Residue-level contacts at the interface:
Residue L279 in protein 2 contacts residue S2 in protein 1 (closest heavy-atom distance 5.0 Å).
Residue F256 in protein 2 is in contact with residue V18 in protein 1 (closest heavy-atom distance 3.6 Å).
Residue T245 in protein 2 is in contact with residue E10 in protein 1 (closest heavy-atom distance 3.2 Å).
Residue Y260 in protein 2 interacts with residue I15 in protein 1 (closest heavy-atom distance 3.8 Å).
Residue F256 in protein 2 interacts with residue I15 in protein 1 (closest heavy-atom distance 4.0 Å).
Residue L275 in protein 2 interacts with residue S2 in protein 1 (closest heavy-atom distance 3.7 Å).
Residue T244 in protein 2 is in contact with residue E10 in protein 1 (closest heavy-atom distance 2.6 Å).
Residue F256 in protein 2 contacts residue Y22 in protein 1 (closest heavy-atom distance 4.1 Å).
Residue N278 in protein 2 interacts with residue S2 in protein 1 (closest heavy-atom distance 3.5 Å).
Residue L249 in protein 2 contacts residue V18 in protein 1 (closest heavy-atom distance 3.6 Å).
Residue K253 in protein 2 is in contact with residue Y22 in protein 1 (closest heavy-atom distance 3.5 Å).
Residue P280 in protein 2 interacts with residue L79 in protein 1 (closest heavy-atom distance 4.5 Å).
Residue S261 in protein 2 interacts with residue F7 in protein 1 (closest heavy-atom distance 3.9 Å).
Residue F281 in protein 2 is in contact with residue M1 in protein 1 (closest heavy-atom distance 4.7 Å).
Residue F281 in protein 2 contacts residue M77 in protein 1 (closest heavy-atom distance 3.7 Å).
Residue N278 in protein 2 interacts with residue M1 in protein 1 (closest heavy-atom distance 3.3 Å).
Residue D242 in protein 2 is in contact with residue E10 in protein 1 (closest heavy-atom distance 3.7 Å).
Residue N264 in protein 2 is in contact with residue F7 in protein 1 (closest heavy-atom distance 3.9 Å).
Residue F256 in protein 2 interacts with residue D19 in protein 1 (closest heavy-atom distance 3.6 Å).
Residue K253 in protein 2 contacts residue S26 in protein 1 (closest heavy-atom distance 3.9 Å).
Residue L249 in protein 2 contacts residue F21 in protein 1 (closest heavy-atom distance 4.2 Å).
Residue K247 in protein 2 contacts residue E11 in protein 1 (closest heavy-atom distance 2.7 Å).
Residue N251 in protein 2 interacts with residue Y22 in protein 1 (closest heavy-atom distance 3.1 Å).
Residue N264 in protein 2 is in contact with residue D8 in protein 1 (closest heavy-atom distance 4.8 Å).
Residue L249 in protein 2 interacts with residue Y22 in protein 1 (closest heavy-atom distance 3.9 Å).
Residue P280 in protein 2 interacts with residue M77 in protein 1 (closest heavy-atom distance 3.2 Å).
Residue L279 in protein 2 interacts with residue M1 in protein 1 (closest heavy-atom distance 3.0 Å).
Residue Y260 in protein 2 contacts residue E11 in protein 1 (closest heavy-atom distance 3.9 Å).
Residue L240 in protein 2 is in contact with residue L17 in protein 1 (closest heavy-atom distance 3.7 Å).
Residue F281 in protein 2 is in contact with residue T76 in protein 1 (closest heavy-atom distance 4.4 Å).
Residue S267 in protein 2 contacts residue I6 in protein 1 (closest heavy-atom distance 3.3 Å).
Residue Y238 in protein 2 is in contact with residue F21 in protein 1 (closest heavy-atom distance 4.2 Å).
Residue L257 in protein 2 contacts residue F7 in protein 1 (closest heavy-atom distance 4.2 Å).
Residue S248 in protein 2 is in contact with residue F14 in protein 1 (closest heavy-atom distance 3.3 Å).
Residue L257 in protein 2 is in contact with residue I15 in protein 1 (closest heavy-atom distance 3.7 Å).
Residue N266 in protein 2 contacts residue I6 in protein 1 (closest heavy-atom distance 3.4 Å).
Residue I276 in protein 2 is in contact with residue S2 in protein 1 (closest heavy-atom distance 3.4 Å).
Residue I243 in protein 2 interacts with residue F14 in protein 1 (closest heavy-atom distance 4.7 Å).
Residue Y260 in protein 2 contacts residue F14 in protein 1 (closest heavy-atom distance 3.0 Å).
Residue D252 in protein 2 contacts residue Y22 in protein 1 (closest heavy-atom distance 4.3 Å).
Residue L275 in protein 2 contacts residue R4 in protein 1 (closest heavy-atom distance 3.4 Å).
Residue T283 in protein 2 contacts residue M1 in protein 1 (closest heavy-atom distance 4.5 Å).
Residue N271 in protein 2 is in contact with residue R4 in protein 1 (closest heavy-atom distance 3.5 Å).
Residue K247 in protein 2 contacts residue F14 in protein 1 (closest heavy-atom distance 3.7 Å).
Residue N264 in protein 2 contacts residue I6 in protein 1 (closest heavy-atom distance 3.0 Å).
Residue F250 in protein 2 interacts with residue Y22 in protein 1 (closest heavy-atom distance 2.4 Å).
Residue Y260 in protein 2 contacts residue F7 in protein 1 (closest heavy-atom distance 3.4 Å).
Residue F250 in protein 2 contacts residue V18 in protein 1 (closest heavy-atom distance 4.6 Å).
Residue P280 in protein 2 is in contact with residue M1 in protein 1 (closest heavy-atom distance 3.2 Å).
Residue K247 in protein 2 contacts residue E10 in protein 1 (closest heavy-atom distance 3.9 Å).
Residue F281 in protein 2 contacts residue V73 in protein 1 (closest heavy-atom distance 4.8 Å).
Residue L249 in protein 2 is in contact with residue F14 in protein 1 (closest heavy-atom distance 4.4 Å).
Residue N239 in protein 2 contacts residue L17 in protein 1 (closest heavy-atom distance 3.6 Å).
Residue D277 in protein 2 contacts residue S2 in protein 1 (closest heavy-atom distance 3.8 Å).
Residue I276 in protein 2 is in contact with residue R4 in protein 1 (closest heavy-atom distance 3.8 Å).
Residue T282 in protein 2 contacts residue M1 in protein 1 (closest heavy-atom distance 4.8 Å).
Residue N266 in protein 2 interacts with residue K5 in protein 1 (closest heavy-atom distance 3.9 Å).
Residue Y260 in protein 2 interacts with residue V18 in protein 1 (closest heavy-atom distance 3.9 Å).
Residue I243 in protein 2 interacts with residue E10 in protein 1 (closest heavy-atom distance 3.3 Å).

The following describes two proteins that form a bound complex.

Sequence of protein 1:
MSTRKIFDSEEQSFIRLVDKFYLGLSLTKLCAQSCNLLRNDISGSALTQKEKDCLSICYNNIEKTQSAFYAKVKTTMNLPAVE

Sequence of protein 2:
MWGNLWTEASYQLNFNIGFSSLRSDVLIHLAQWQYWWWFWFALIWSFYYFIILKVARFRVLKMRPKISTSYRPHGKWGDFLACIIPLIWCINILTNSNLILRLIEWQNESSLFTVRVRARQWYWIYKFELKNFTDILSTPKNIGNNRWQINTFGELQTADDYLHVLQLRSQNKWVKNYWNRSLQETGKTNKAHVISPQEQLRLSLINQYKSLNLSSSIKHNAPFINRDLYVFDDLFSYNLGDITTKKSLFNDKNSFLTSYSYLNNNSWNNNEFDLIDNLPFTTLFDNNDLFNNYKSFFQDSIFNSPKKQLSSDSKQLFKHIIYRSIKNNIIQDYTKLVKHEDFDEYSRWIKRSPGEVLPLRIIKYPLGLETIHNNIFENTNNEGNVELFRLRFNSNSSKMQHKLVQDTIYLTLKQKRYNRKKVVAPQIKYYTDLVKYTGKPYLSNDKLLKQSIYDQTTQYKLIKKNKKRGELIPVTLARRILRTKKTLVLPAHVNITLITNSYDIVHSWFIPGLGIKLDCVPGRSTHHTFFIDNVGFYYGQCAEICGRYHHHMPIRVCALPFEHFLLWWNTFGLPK